The following describes two proteins that form a bound complex.

Sequence of the first protein:
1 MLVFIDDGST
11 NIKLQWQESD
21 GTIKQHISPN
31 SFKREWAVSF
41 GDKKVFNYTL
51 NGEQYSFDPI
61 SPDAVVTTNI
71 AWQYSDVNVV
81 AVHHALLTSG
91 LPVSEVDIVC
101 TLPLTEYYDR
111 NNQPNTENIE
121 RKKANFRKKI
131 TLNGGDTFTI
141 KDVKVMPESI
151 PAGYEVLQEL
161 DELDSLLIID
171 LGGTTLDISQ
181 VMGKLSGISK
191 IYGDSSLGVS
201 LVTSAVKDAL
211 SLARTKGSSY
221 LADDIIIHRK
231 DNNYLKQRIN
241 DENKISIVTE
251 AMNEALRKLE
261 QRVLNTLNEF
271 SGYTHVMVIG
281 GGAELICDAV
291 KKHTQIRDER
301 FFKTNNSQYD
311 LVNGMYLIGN

Sequence of the second protein:
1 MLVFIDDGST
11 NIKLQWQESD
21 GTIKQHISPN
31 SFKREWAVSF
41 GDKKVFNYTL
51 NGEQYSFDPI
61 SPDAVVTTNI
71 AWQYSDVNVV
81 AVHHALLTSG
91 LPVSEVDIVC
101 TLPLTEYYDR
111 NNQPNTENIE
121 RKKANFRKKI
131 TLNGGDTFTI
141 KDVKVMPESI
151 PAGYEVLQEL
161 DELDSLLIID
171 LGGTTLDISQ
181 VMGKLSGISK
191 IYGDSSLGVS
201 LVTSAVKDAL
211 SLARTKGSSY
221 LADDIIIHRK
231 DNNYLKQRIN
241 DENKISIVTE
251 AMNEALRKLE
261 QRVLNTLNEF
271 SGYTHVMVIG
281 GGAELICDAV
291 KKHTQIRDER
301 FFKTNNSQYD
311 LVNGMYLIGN

Contacts between the two chains:
Residue R238 in the first protein is in contact with residue M1 in the second protein (closest heavy-atom distance 0.9 Å).
Residue A209 in the first protein is in contact with residue F4 in the second protein (closest heavy-atom distance 1.6 Å).
Residue S246 in the first protein interacts with residue N320 in the second protein (closest heavy-atom distance 1.9 Å).
Residue I247 in the first protein is in contact with residue Y316 in the second protein (closest heavy-atom distance 1.1 Å).
Residue K244 in the first protein contacts residue W16 in the second protein (closest heavy-atom distance 2.3 Å).
Residue I245 in the first protein interacts with residue Q17 in the second protein (closest heavy-atom distance 0.7 Å).
Residue S211 in the first protein is in contact with residue K144 in the second protein (closest heavy-atom distance 2.0 Å).
Residue D241 in the first protein contacts residue W16 in the second protein (closest heavy-atom distance 0.7 Å).
Residue N233 in the first protein contacts residue S19 in the second protein (closest heavy-atom distance 1.9 Å).
Residue K244 in the first protein is in contact with residue F4 in the second protein (closest heavy-atom distance 0.9 Å).
Residue T215 in the first protein interacts with residue R127 in the second protein (closest heavy-atom distance 0.4 Å).
Residue S218 in the first protein is in contact with residue D142 in the second protein (closest heavy-atom distance 0.7 Å).
Residue N232 in the first protein is in contact with residue S19 in the second protein (closest heavy-atom distance 1.2 Å).
Residue K236 in the first protein contacts residue S19 in the second protein (closest heavy-atom distance 0.9 Å).
Residue N232 in the first protein interacts with residue D20 in the second protein (closest heavy-atom distance 1.0 Å).
Residue L212 in the first protein is in contact with residue K144 in the second protein (closest heavy-atom distance 1.0 Å).
Residue L221 in the first protein interacts with residue D97 in the second protein (closest heavy-atom distance 0.6 Å).
Residue K207 in the first protein interacts with residue K144 in the second protein (closest heavy-atom distance 0.4 Å).
Residue K244 in the first protein contacts residue Q15 in the second protein (closest heavy-atom distance 2.0 Å).
Residue N240 in the first protein contacts residue M1 in the second protein (closest heavy-atom distance 2.1 Å).
Residue L212 in the first protein contacts residue V99 in the second protein (closest heavy-atom distance 2.2 Å).
Residue I247 in the first protein is in contact with residue N320 in the second protein (closest heavy-atom distance 1.4 Å).
Residue E242 in the first protein is in contact with residue I23 in the second protein (closest heavy-atom distance 1.5 Å).
Residue I245 in the first protein interacts with residue Y316 in the second protein (closest heavy-atom distance 2.2 Å).
Residue A209 in the first protein is in contact with residue G319 in the second protein (closest heavy-atom distance 0.4 Å).
Residue E242 in the first protein contacts residue T22 in the second protein (closest heavy-atom distance 1.3 Å).
Residue D208 in the first protein is in contact with residue M146 in the second protein (closest heavy-atom distance 2.3 Å).
Residue N240 in the first protein interacts with residue W16 in the second protein (closest heavy-atom distance 0.8 Å).
Residue E242 in the first protein is in contact with residue E18 in the second protein (closest heavy-atom distance 0.8 Å).
Residue L210 in the first protein is in contact with residue V99 in the second protein (closest heavy-atom distance 1.2 Å).
Residue A213 in the first protein interacts with residue K144 in the second protein (closest heavy-atom distance 1.0 Å).
Residue K236 in the first protein interacts with residue D20 in the second protein (closest heavy-atom distance 0.7 Å).
Residue A209 in the first protein is in contact with residue N320 in the second protein (closest heavy-atom distance 1.7 Å).
Residue R214 in the first protein contacts residue K123 in the second protein (closest heavy-atom distance 1.0 Å).
Residue L212 in the first protein contacts residue V143 in the second protein (closest heavy-atom distance 2.3 Å).
Residue D241 in the first protein contacts residue K24 in the second protein (closest heavy-atom distance 1.7 Å).
Residue L212 in the first protein contacts residue I98 in the second protein (closest heavy-atom distance 2.3 Å).
Residue K244 in the first protein is in contact with residue Y316 in the second protein (closest heavy-atom distance 1.4 Å).
Residue E242 in the first protein is in contact with residue K24 in the second protein (closest heavy-atom distance 2.0 Å).
Residue D241 in the first protein interacts with residue Q17 in the second protein (closest heavy-atom distance 1.2 Å).
Residue K244 in the first protein interacts with residue N320 in the second protein (closest heavy-atom distance 1.4 Å).
Residue T215 in the first protein is in contact with residue D142 in the second protein (closest heavy-atom distance 1.9 Å).
Residue E242 in the first protein contacts residue W16 in the second protein (closest heavy-atom distance 1.9 Å).
Residue N243 in the first protein interacts with residue Y316 in the second protein (closest heavy-atom distance 1.2 Å).
Residue D241 in the first protein interacts with residue Q15 in the second protein (closest heavy-atom distance 1.5 Å).
Residue I245 in the first protein is in contact with residue N320 in the second protein (closest heavy-atom distance 2.3 Å).
Residue S211 in the first protein is in contact with residue V99 in the second protein (closest heavy-atom distance 0.4 Å).
Residue I245 in the first protein contacts residue E18 in the second protein (closest heavy-atom distance 2.3 Å).
Residue I239 in the first protein is in contact with residue M1 in the second protein (closest heavy-atom distance 0.9 Å).
Residue R214 in the first protein interacts with residue V143 in the second protein (closest heavy-atom distance 2.0 Å).
Residue L210 in the first protein interacts with residue F4 in the second protein (closest heavy-atom distance 2.1 Å).
Residue N243 in the first protein contacts residue I23 in the second protein (closest heavy-atom distance 0.8 Å).
Residue K236 in the first protein contacts residue E18 in the second protein (closest heavy-atom distance 1.5 Å).
Residue S246 in the first protein contacts residue Y316 in the second protein (closest heavy-atom distance 1.6 Å).
Residue V248 in the first protein is in contact with residue N320 in the second protein (closest heavy-atom distance 0.8 Å).
Residue S246 in the first protein is in contact with residue Q17 in the second protein (closest heavy-atom distance 1.7 Å).
Residue I239 in the first protein contacts residue L2 in the second protein (closest heavy-atom distance 1.6 Å).
Residue L210 in the first protein interacts with residue L2 in the second protein (closest heavy-atom distance 0.4 Å).
Residue N240 in the first protein interacts with residue L91 in the second protein (closest heavy-atom distance 1.0 Å).
Residue A213 in the first protein is in contact with residue V143 in the second protein (closest heavy-atom distance 0.5 Å).